Sequence of protein 1:
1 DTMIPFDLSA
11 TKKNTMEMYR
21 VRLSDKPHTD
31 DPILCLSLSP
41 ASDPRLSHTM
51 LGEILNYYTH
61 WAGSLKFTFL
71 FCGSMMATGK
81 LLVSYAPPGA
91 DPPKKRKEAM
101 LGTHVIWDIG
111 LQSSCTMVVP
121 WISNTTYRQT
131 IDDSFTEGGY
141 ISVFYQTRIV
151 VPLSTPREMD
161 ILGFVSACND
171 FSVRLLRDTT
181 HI

The following describes two proteins that form a bound complex.

Contacts between the two chains:
Residue A167 in protein 1 interacts with residue E35 in protein 2 (closest heavy-atom distance 4.3 Å).
Residue V173 in protein 1 contacts residue M31 in protein 2 (closest heavy-atom distance 5.0 Å).

Sequence of protein 2:
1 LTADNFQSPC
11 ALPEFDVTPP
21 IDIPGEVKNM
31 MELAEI